Interface contacts:
Residue T75 in the second protein contacts residue I33 in the first protein (closest heavy-atom distance 3.7 Å).
Residue W16 in the second protein is in contact with residue L90 in the first protein (closest heavy-atom distance 3.7 Å).
Residue T120 in the second protein interacts with residue V31 in the first protein (closest heavy-atom distance 3.7 Å).
Residue L63 in the second protein interacts with residue P41 in the first protein (closest heavy-atom distance 3.6 Å).
Residue H82 in the second protein is in contact with residue S25 in the first protein (closest heavy-atom distance 3.4 Å).
Residue I43 in the second protein is in contact with residue T112 in the first protein (closest heavy-atom distance 3.4 Å).
Residue S13 in the second protein interacts with residue L90 in the first protein (closest heavy-atom distance 3.2 Å).
Residue L42 in the second protein interacts with residue M71 in the first protein (closest heavy-atom distance 3.7 Å).
Residue W56 in the second protein is in contact with residue Y52 in the first protein (closest heavy-atom distance 3.3 Å).
Residue W86 in the second protein interacts with residue M23 in the first protein (closest heavy-atom distance 3.6 Å).
Residue V126 in the second protein interacts with residue R54 in the first protein (closest heavy-atom distance 3.6 Å).
Residue G52 in the second protein contacts residue Y52 in the first protein (closest heavy-atom distance 3.5 Å).
Residue N72 in the second protein contacts residue I33 in the first protein (closest heavy-atom distance 3.7 Å).
Residue M11 in the second protein interacts with residue K91 in the first protein (closest heavy-atom distance 2.7 Å).
Residue K50 in the second protein interacts with residue I119 in the first protein (closest heavy-atom distance 2.8 Å).
Residue M26 in the second protein contacts residue L90 in the first protein (closest heavy-atom distance 3.5 Å).
Residue T83 in the second protein interacts with residue A26 in the first protein (closest heavy-atom distance 2.8 Å).
Residue W130 in the second protein is in contact with residue R54 in the first protein (closest heavy-atom distance 2.6 Å).
Residue L124 in the second protein interacts with residue V31 in the first protein (closest heavy-atom distance 3.7 Å).
Residue A32 in the second protein interacts with residue R82 in the first protein (closest heavy-atom distance 3.6 Å).
Residue L49 in the second protein is in contact with residue Y52 in the first protein (closest heavy-atom distance 3.6 Å).
Residue V36 in the second protein contacts residue M83 in the first protein (closest heavy-atom distance 3.6 Å).
Residue F47 in the second protein interacts with residue V111 in the first protein (closest heavy-atom distance 3.5 Å).
Residue L49 in the second protein contacts residue L56 in the first protein (closest heavy-atom distance 3.4 Å).
Residue L73 in the second protein contacts residue I38 in the first protein (closest heavy-atom distance 3.7 Å).
Residue V33 in the second protein interacts with residue M83 in the first protein (closest heavy-atom distance 3.1 Å).
Residue H82 in the second protein interacts with residue R82 in the first protein (closest heavy-atom distance 3.1 Å).
Residue F38 in the second protein contacts residue I33 in the first protein (closest heavy-atom distance 3.6 Å).
Residue F47 in the second protein interacts with residue G115 in the first protein (closest heavy-atom distance 3.6 Å).
Residue L49 in the second protein interacts with residue A59 in the first protein (closest heavy-atom distance 3.2 Å).
Residue W15 in the second protein contacts residue D89 in the first protein (closest heavy-atom distance 3.0 Å).
Residue F47 in the second protein contacts residue I119 in the first protein (closest heavy-atom distance 3.5 Å).
Residue R28 in the second protein is in contact with residue R82 in the first protein (closest heavy-atom distance 3.3 Å).
Residue A32 in the second protein interacts with residue M83 in the first protein (closest heavy-atom distance 3.7 Å).
Residue Q64 in the second protein is in contact with residue P41 in the first protein (closest heavy-atom distance 3.2 Å).
Residue T31 in the second protein contacts residue R82 in the first protein (closest heavy-atom distance 3.6 Å).
Residue I40 in the second protein interacts with residue L108 in the first protein (closest heavy-atom distance 3.6 Å).
Residue L128 in the second protein contacts residue P46 in the first protein (closest heavy-atom distance 3.0 Å).
Residue L63 in the second protein interacts with residue L40 in the first protein (closest heavy-atom distance 3.7 Å).
Residue H82 in the second protein interacts with residue G22 in the first protein (closest heavy-atom distance 2.9 Å).
Residue A127 in the second protein is in contact with residue L35 in the first protein (closest heavy-atom distance 3.7 Å).
Residue Y25 in the second protein contacts residue D89 in the first protein (closest heavy-atom distance 2.8 Å).
Residue A127 in the second protein interacts with residue A49 in the first protein (closest heavy-atom distance 3.4 Å).
Residue W86 in the second protein is in contact with residue G19 in the first protein (closest heavy-atom distance 3.6 Å).
Residue I123 in the second protein contacts residue V31 in the first protein (closest heavy-atom distance 3.5 Å).
Residue W86 in the second protein is in contact with residue G22 in the first protein (closest heavy-atom distance 3.5 Å).
Residue T116 in the second protein contacts residue I27 in the first protein (closest heavy-atom distance 3.6 Å).
Residue N72 in the second protein interacts with residue G37 in the first protein (closest heavy-atom distance 3.6 Å).
Residue W86 in the second protein is in contact with residue F18 in the first protein (closest heavy-atom distance 3.7 Å).
Residue P53 in the second protein is in contact with residue Y52 in the first protein (closest heavy-atom distance 3.2 Å).
Residue L49 in the second protein interacts with residue V55 in the first protein (closest heavy-atom distance 3.7 Å).
Residue S39 in the second protein contacts residue L76 in the first protein (closest heavy-atom distance 3.6 Å).
Residue A32 in the second protein interacts with residue G79 in the first protein (closest heavy-atom distance 3.6 Å).
Residue L76 in the second protein is in contact with residue P30 in the first protein (closest heavy-atom distance 3.3 Å).
Residue A127 in the second protein interacts with residue L50 in the first protein (closest heavy-atom distance 3.7 Å).
Residue I43 in the second protein is in contact with residue I72 in the first protein (closest heavy-atom distance 3.4 Å).
Residue S13 in the second protein interacts with residue K91 in the first protein (closest heavy-atom distance 3.7 Å).
Residue S39 in the second protein contacts residue I72 in the first protein (closest heavy-atom distance 2.4 Å).
Residue E29 in the second protein is in contact with residue R82 in the first protein (closest heavy-atom distance 3.1 Å).
Residue A79 in the second protein is in contact with residue I33 in the first protein (closest heavy-atom distance 3.6 Å).

The following describes two proteins that form a bound complex.

Sequence of the first protein:
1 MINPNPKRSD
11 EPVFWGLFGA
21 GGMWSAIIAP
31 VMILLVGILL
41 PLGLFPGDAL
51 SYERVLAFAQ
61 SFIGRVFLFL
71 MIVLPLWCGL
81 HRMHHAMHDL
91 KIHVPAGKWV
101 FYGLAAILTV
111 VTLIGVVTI

Sequence of the second protein:
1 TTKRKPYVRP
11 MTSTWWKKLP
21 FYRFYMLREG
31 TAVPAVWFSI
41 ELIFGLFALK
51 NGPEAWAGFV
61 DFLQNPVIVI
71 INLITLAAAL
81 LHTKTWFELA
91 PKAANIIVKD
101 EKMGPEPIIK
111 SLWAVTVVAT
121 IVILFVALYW